Sequence of the first protein:
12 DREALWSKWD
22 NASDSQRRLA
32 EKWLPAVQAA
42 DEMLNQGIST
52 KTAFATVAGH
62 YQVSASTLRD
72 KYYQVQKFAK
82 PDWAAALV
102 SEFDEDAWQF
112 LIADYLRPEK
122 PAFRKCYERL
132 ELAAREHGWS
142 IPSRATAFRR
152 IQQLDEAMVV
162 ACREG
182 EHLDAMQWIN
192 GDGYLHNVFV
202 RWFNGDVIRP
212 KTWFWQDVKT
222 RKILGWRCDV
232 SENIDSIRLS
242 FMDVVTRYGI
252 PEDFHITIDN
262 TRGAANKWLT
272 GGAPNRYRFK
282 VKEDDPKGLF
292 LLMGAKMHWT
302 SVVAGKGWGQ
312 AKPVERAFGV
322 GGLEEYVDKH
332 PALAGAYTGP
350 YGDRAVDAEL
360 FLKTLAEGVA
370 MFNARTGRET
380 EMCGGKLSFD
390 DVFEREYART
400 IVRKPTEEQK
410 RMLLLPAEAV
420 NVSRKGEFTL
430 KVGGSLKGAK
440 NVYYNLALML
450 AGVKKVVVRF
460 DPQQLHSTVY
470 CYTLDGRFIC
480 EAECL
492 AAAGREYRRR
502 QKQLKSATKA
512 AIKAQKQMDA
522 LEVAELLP

Sequence of the second protein:
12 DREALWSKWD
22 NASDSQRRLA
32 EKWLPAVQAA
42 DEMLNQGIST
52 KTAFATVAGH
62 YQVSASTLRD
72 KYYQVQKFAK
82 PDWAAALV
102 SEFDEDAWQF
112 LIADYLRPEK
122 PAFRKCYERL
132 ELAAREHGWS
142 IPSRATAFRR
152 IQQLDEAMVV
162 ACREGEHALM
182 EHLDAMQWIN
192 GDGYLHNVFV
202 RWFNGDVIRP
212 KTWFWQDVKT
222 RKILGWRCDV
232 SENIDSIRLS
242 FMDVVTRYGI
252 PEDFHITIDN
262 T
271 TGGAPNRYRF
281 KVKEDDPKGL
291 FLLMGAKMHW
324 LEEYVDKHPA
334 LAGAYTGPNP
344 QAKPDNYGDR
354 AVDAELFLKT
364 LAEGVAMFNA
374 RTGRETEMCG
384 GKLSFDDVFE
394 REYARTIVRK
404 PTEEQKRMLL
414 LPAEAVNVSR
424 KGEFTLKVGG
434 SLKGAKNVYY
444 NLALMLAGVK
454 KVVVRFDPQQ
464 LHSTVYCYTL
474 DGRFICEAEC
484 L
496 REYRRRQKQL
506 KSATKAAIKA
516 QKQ

The following describes two proteins that form a bound complex.

Interface contacts:
Residue L292 in the first protein is in contact with residue Q39 in the second protein (closest heavy-atom distance 3.0 Å).
Residue L293 in the first protein contacts residue L35 in the second protein (closest heavy-atom distance 3.5 Å).
Residue D474 in the first protein contacts residue D25 in the second protein (closest heavy-atom distance 3.6 Å).
Residue L292 in the first protein is in contact with residue L35 in the second protein (closest heavy-atom distance 3.2 Å).
Residue Q516 in the first protein interacts with residue A162 in the second protein (closest heavy-atom distance 3.9 Å).
Residue R458 in the first protein interacts with residue R28 in the second protein (closest heavy-atom distance 3.8 Å).
Residue L293 in the first protein interacts with residue P82 in the second protein (closest heavy-atom distance 3.5 Å).
Residue L473 in the first protein is in contact with residue D25 in the second protein (closest heavy-atom distance 3.4 Å).
Residue T405 in the first protein is in contact with residue W17 in the second protein (closest heavy-atom distance 3.2 Å).
Residue L505 in the first protein is in contact with residue M171 in the second protein (closest heavy-atom distance 3.6 Å).
Residue Q408 in the first protein interacts with residue W17 in the second protein (closest heavy-atom distance 3.2 Å).
Residue D286 in the first protein is in contact with residue E32 in the second protein (closest heavy-atom distance 3.1 Å).
Residue L522 in the first protein contacts residue Q110 in the second protein (closest heavy-atom distance 4.0 Å).
Residue D474 in the first protein is in contact with residue N22 in the second protein (closest heavy-atom distance 4.1 Å).
Residue L449 in the first protein contacts residue E157 in the second protein (closest heavy-atom distance 4.1 Å).
Residue F477 in the first protein contacts residue D21 in the second protein (closest heavy-atom distance 2.9 Å).
Residue M519 in the first protein is in contact with residue M159 in the second protein (closest heavy-atom distance 4.2 Å).
Residue Y471 in the first protein is in contact with residue D21 in the second protein (closest heavy-atom distance 3.2 Å).
Residue R402 in the first protein contacts residue A80 in the second protein (closest heavy-atom distance 3.9 Å).
Residue M448 in the first protein interacts with residue E157 in the second protein (closest heavy-atom distance 2.6 Å).
Residue V524 in the first protein is in contact with residue A114 in the second protein (closest heavy-atom distance 4.1 Å).
Residue Q408 in the first protein is in contact with residue P82 in the second protein (closest heavy-atom distance 3.7 Å).
Residue D520 in the first protein is in contact with residue L117 in the second protein (closest heavy-atom distance 3.5 Å).
Residue M519 in the first protein contacts residue I113 in the second protein (closest heavy-atom distance 4.1 Å).
Residue F477 in the first protein contacts residue N22 in the second protein (closest heavy-atom distance 4.0 Å).
Residue R410 in the first protein is in contact with residue D21 in the second protein (closest heavy-atom distance 3.8 Å).
Residue E526 in the first protein is in contact with residue F111 in the second protein (closest heavy-atom distance 4.2 Å).
Residue A512 in the first protein contacts residue H168 in the second protein (closest heavy-atom distance 4.2 Å).
Residue A515 in the first protein contacts residue M159 in the second protein (closest heavy-atom distance 3.3 Å).
Residue E407 in the first protein is in contact with residue W17 in the second protein (closest heavy-atom distance 3.1 Å).
Residue T509 in the first protein interacts with residue M171 in the second protein (closest heavy-atom distance 4.3 Å).
Residue L293 in the first protein interacts with residue W20 in the second protein (closest heavy-atom distance 3.7 Å).
Residue L293 in the first protein contacts residue A85 in the second protein (closest heavy-atom distance 3.4 Å).
Residue E407 in the first protein is in contact with residue S18 in the second protein (closest heavy-atom distance 4.3 Å).
Residue E523 in the first protein is in contact with residue Q110 in the second protein (closest heavy-atom distance 3.2 Å).
Residue M519 in the first protein contacts residue W109 in the second protein (closest heavy-atom distance 3.5 Å).
Residue R476 in the first protein interacts with residue N22 in the second protein (closest heavy-atom distance 3.1 Å).
Residue E407 in the first protein is in contact with residue D21 in the second protein (closest heavy-atom distance 3.6 Å).
Residue M411 in the first protein contacts residue W20 in the second protein (closest heavy-atom distance 3.7 Å).
Residue A515 in the first protein interacts with residue D156 in the second protein (closest heavy-atom distance 3.9 Å).
Residue E407 in the first protein contacts residue W20 in the second protein (closest heavy-atom distance 4.3 Å).
Residue E523 in the first protein interacts with residue I113 in the second protein (closest heavy-atom distance 3.2 Å).
Residue R476 in the first protein contacts residue D21 in the second protein (closest heavy-atom distance 3.8 Å).
Residue E523 in the first protein interacts with residue A114 in the second protein (closest heavy-atom distance 3.3 Å).
Residue M519 in the first protein is in contact with residue L155 in the second protein (closest heavy-atom distance 4.1 Å).
Residue G475 in the first protein contacts residue R28 in the second protein (closest heavy-atom distance 4.2 Å).
Residue R423 in the first protein contacts residue E157 in the second protein (closest heavy-atom distance 4.0 Å).
Residue K297 in the first protein contacts residue Q39 in the second protein (closest heavy-atom distance 4.4 Å).
Residue D474 in the first protein interacts with residue S24 in the second protein (closest heavy-atom distance 3.1 Å).
Residue G475 in the first protein contacts residue A23 in the second protein (closest heavy-atom distance 4.0 Å).
Residue L292 in the first protein contacts residue P36 in the second protein (closest heavy-atom distance 3.7 Å).
Residue L527 in the first protein is in contact with residue R118 in the second protein (closest heavy-atom distance 3.5 Å).
Residue L449 in the first protein is in contact with residue D156 in the second protein (closest heavy-atom distance 2.9 Å).
Residue T509 in the first protein is in contact with residue H168 in the second protein (closest heavy-atom distance 4.0 Å).
Residue G475 in the first protein contacts residue D25 in the second protein (closest heavy-atom distance 4.3 Å).
Residue L527 in the first protein interacts with residue A114 in the second protein (closest heavy-atom distance 3.6 Å).
Residue M294 in the first protein interacts with residue P82 in the second protein (closest heavy-atom distance 3.8 Å).
Residue G475 in the first protein is in contact with residue D21 in the second protein (closest heavy-atom distance 2.7 Å).
Residue G289 in the first protein contacts residue E32 in the second protein (closest heavy-atom distance 3.2 Å).
Residue D474 in the first protein contacts residue A23 in the second protein (closest heavy-atom distance 3.0 Å).